Sequence of the first protein:
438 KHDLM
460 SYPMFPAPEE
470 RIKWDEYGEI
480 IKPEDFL

Sequence of the second protein:
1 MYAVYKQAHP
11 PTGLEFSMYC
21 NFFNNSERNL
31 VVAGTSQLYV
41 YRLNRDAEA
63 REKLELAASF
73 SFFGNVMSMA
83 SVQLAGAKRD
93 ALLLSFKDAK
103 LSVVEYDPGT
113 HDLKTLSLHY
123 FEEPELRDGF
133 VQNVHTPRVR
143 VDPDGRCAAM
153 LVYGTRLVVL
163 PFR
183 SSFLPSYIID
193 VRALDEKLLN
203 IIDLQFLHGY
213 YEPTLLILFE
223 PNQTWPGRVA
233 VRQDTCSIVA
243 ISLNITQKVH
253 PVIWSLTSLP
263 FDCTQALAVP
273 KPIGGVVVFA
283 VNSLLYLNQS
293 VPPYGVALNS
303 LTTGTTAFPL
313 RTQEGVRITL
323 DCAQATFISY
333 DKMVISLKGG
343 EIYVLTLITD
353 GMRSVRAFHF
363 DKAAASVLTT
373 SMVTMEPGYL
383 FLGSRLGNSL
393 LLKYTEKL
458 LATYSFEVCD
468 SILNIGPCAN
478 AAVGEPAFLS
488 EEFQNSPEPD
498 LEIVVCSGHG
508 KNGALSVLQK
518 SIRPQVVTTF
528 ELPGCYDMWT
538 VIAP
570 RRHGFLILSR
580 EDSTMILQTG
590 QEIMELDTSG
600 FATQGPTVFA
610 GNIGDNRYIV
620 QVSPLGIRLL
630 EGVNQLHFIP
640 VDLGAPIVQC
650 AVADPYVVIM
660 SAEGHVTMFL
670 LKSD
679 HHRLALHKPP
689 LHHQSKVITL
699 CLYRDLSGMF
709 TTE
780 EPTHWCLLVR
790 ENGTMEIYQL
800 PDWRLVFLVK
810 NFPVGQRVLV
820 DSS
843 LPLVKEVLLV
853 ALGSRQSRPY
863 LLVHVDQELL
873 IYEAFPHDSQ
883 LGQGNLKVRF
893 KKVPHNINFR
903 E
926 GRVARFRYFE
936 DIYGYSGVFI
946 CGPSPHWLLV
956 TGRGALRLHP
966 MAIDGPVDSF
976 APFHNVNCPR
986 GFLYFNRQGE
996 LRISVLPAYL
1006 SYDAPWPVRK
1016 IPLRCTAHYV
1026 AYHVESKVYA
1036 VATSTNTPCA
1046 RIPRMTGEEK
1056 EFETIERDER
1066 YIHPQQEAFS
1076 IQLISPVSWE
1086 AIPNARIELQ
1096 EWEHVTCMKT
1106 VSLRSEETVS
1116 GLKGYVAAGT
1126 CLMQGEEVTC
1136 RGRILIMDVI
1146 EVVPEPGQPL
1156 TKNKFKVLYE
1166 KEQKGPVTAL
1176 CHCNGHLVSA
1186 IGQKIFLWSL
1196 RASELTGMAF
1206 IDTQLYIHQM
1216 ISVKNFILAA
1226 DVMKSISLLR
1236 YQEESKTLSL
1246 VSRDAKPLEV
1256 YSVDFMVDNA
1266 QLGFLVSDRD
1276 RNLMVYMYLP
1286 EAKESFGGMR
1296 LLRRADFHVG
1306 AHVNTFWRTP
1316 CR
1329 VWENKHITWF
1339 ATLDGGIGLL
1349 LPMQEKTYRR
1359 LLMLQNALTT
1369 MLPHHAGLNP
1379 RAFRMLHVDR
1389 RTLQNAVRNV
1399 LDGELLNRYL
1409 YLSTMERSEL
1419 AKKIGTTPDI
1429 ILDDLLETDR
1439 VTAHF

Contacts between the two chains:
Residue L120 in the second protein is in contact with residue H439 in the first protein (closest heavy-atom distance 3.9 Å).
Residue L120 in the second protein interacts with residue F464 in the first protein (closest heavy-atom distance 3.6 Å).
Residue H121 in the second protein interacts with residue D440 in the first protein (closest heavy-atom distance 2.8 Å).
Residue Y122 in the second protein contacts residue P465 in the first protein (closest heavy-atom distance 3.7 Å).
Residue Y122 in the second protein interacts with residue H439 in the first protein (closest heavy-atom distance 3.1 Å).
Residue L128 in the second protein interacts with residue H439 in the first protein (closest heavy-atom distance 4.1 Å).
Residue A1380 in the second protein interacts with residue A466 in the first protein (closest heavy-atom distance 3.8 Å).
Residue T1367 in the second protein interacts with residue M463 in the first protein (closest heavy-atom distance 3.3 Å).
Residue M1383 in the second protein is in contact with residue A466 in the first protein (closest heavy-atom distance 3.8 Å).
Residue L120 in the second protein contacts residue P462 in the first protein (closest heavy-atom distance 3.2 Å).
Residue E125 in the second protein is in contact with residue K438 in the first protein (closest heavy-atom distance 4.1 Å).
Residue H121 in the second protein contacts residue H439 in the first protein (closest heavy-atom distance 3.7 Å).
Residue N1393 in the second protein interacts with residue E469 in the first protein (closest heavy-atom distance 3.8 Å).
Residue R1389 in the second protein is in contact with residue E469 in the first protein (closest heavy-atom distance 3.4 Å).
Residue H1372 in the second protein is in contact with residue M463 in the first protein (closest heavy-atom distance 3.5 Å).
Residue L1370 in the second protein contacts residue M463 in the first protein (closest heavy-atom distance 4.0 Å).
Residue A1380 in the second protein contacts residue P465 in the first protein (closest heavy-atom distance 3.8 Å).
Residue H121 in the second protein interacts with residue F464 in the first protein (closest heavy-atom distance 3.7 Å).
Residue L1391 in the second protein is in contact with residue G477 in the first protein (closest heavy-atom distance 4.3 Å).
Residue P1378 in the second protein is in contact with residue M463 in the first protein (closest heavy-atom distance 3.8 Å).
Residue N1377 in the second protein is in contact with residue F464 in the first protein (closest heavy-atom distance 3.1 Å).
Residue L118 in the second protein interacts with residue M442 in the first protein (closest heavy-atom distance 3.8 Å).
Residue Y122 in the second protein contacts residue F464 in the first protein (closest heavy-atom distance 4.3 Å).
Residue N1377 in the second protein contacts residue A466 in the first protein (closest heavy-atom distance 3.4 Å).
Residue R1389 in the second protein is in contact with residue E478 in the first protein (closest heavy-atom distance 2.6 Å).
Residue S119 in the second protein is in contact with residue M442 in the first protein (closest heavy-atom distance 3.9 Å).
Residue P187 in the second protein is in contact with residue D440 in the first protein (closest heavy-atom distance 3.4 Å).
Residue L1376 in the second protein contacts residue F464 in the first protein (closest heavy-atom distance 3.9 Å).
Residue P1371 in the second protein is in contact with residue Y461 in the first protein (closest heavy-atom distance 3.6 Å).
Residue M1369 in the second protein contacts residue Y461 in the first protein (closest heavy-atom distance 4.0 Å).
Residue L103 in the second protein contacts residue F464 in the first protein (closest heavy-atom distance 3.5 Å).
Residue L1370 in the second protein interacts with residue Y461 in the first protein (closest heavy-atom distance 4.2 Å).
Residue I190 in the second protein interacts with residue H439 in the first protein (closest heavy-atom distance 3.8 Å).
Residue L1376 in the second protein is in contact with residue M463 in the first protein (closest heavy-atom distance 4.0 Å).
Residue M1383 in the second protein interacts with residue P467 in the first protein (closest heavy-atom distance 3.9 Å).
Residue F123 in the second protein is in contact with residue H439 in the first protein (closest heavy-atom distance 3.3 Å).
Residue E125 in the second protein contacts residue H439 in the first protein (closest heavy-atom distance 3.2 Å).
Residue T1390 in the second protein contacts residue I471 in the first protein (closest heavy-atom distance 4.0 Å).
Residue R1389 in the second protein interacts with residue I471 in the first protein (closest heavy-atom distance 3.4 Å).
Residue L120 in the second protein contacts residue M442 in the first protein (closest heavy-atom distance 3.8 Å).
Residue N1377 in the second protein contacts residue P465 in the first protein (closest heavy-atom distance 3.7 Å).
Residue N1393 in the second protein interacts with residue I471 in the first protein (closest heavy-atom distance 2.5 Å).
Residue Y122 in the second protein interacts with residue P467 in the first protein (closest heavy-atom distance 3.5 Å).
Residue M1383 in the second protein interacts with residue E468 in the first protein (closest heavy-atom distance 3.7 Å).
Residue T117 in the second protein is in contact with residue M442 in the first protein (closest heavy-atom distance 3.3 Å).
Residue N1377 in the second protein interacts with residue M463 in the first protein (closest heavy-atom distance 3.3 Å).
Residue T1368 in the second protein is in contact with residue Y461 in the first protein (closest heavy-atom distance 3.6 Å).
Residue L120 in the second protein contacts residue L441 in the first protein (closest heavy-atom distance 2.9 Å).
Residue K102 in the second protein is in contact with residue F464 in the first protein (closest heavy-atom distance 3.6 Å).
Residue L1391 in the second protein is in contact with residue W473 in the first protein (closest heavy-atom distance 2.4 Å).
Residue L1391 in the second protein is in contact with residue I471 in the first protein (closest heavy-atom distance 3.6 Å).
Residue N1393 in the second protein is in contact with residue W473 in the first protein (closest heavy-atom distance 2.8 Å).
Residue E127 in the second protein contacts residue K438 in the first protein (closest heavy-atom distance 3.9 Å).
Residue S188 in the second protein is in contact with residue D440 in the first protein (closest heavy-atom distance 2.9 Å).
Residue L120 in the second protein is in contact with residue D440 in the first protein (closest heavy-atom distance 3.9 Å).
Residue R1396 in the second protein contacts residue E468 in the first protein (closest heavy-atom distance 3.9 Å).
Residue N1393 in the second protein interacts with residue R470 in the first protein (closest heavy-atom distance 3.3 Å).
Residue Q1392 in the second protein contacts residue W473 in the first protein (closest heavy-atom distance 2.8 Å).
Residue G1375 in the second protein contacts residue F464 in the first protein (closest heavy-atom distance 2.9 Å).
Residue G1375 in the second protein is in contact with residue M463 in the first protein (closest heavy-atom distance 3.4 Å).

This data describes a binding interaction between two proteins.